Sequence of chain A:
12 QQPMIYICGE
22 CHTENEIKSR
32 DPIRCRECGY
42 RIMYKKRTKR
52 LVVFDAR

The following describes two proteins that form a bound complex.

Sequence of chain B:
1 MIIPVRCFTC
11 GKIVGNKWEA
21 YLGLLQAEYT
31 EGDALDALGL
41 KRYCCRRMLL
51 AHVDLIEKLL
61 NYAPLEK

Interface contacts:
Residue K67 in chain B is in contact with residue C22 in chain A (closest heavy-atom distance 3.3 Å).
Residue K67 in chain B interacts with residue E21 in chain A (closest heavy-atom distance 3.5 Å).
Residue P64 in chain B interacts with residue H23 in chain A (closest heavy-atom distance 3.4 Å).
Residue L65 in chain B interacts with residue H23 in chain A (closest heavy-atom distance 3.6 Å).
Residue K67 in chain B is in contact with residue H23 in chain A (closest heavy-atom distance 3.3 Å).